Sequence of protein 2:
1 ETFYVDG

This data describes a binding interaction between two proteins.

Interface contacts:
Residue G27 in protein 1 contacts residue Y4 in protein 2 (closest heavy-atom distance 2.2 Å).
Residue L23 in protein 1 is in contact with residue F3 in protein 2 (closest heavy-atom distance 4.8 Å).
Residue T82 in protein 1 interacts with residue F3 in protein 2 (closest heavy-atom distance 3.9 Å).
Residue G27 in protein 1 is in contact with residue V5 in protein 2 (closest heavy-atom distance 2.8 Å).
Residue P81 in protein 1 is in contact with residue F3 in protein 2 (closest heavy-atom distance 3.9 Å).
Residue G48 in protein 1 interacts with residue V5 in protein 2 (closest heavy-atom distance 4.9 Å).
Residue N25 in protein 1 is in contact with residue Y4 in protein 2 (closest heavy-atom distance 3.6 Å).
Residue I47 in protein 1 interacts with residue G7 in protein 2 (closest heavy-atom distance 3.4 Å).
Residue I47 in protein 1 contacts residue D6 in protein 2 (closest heavy-atom distance 3.6 Å).
Residue A28 in protein 1 interacts with residue Y4 in protein 2 (closest heavy-atom distance 4.0 Å).
Residue D30 in protein 1 is in contact with residue G7 in protein 2 (closest heavy-atom distance 3.8 Å).
Residue G48 in protein 1 is in contact with residue D6 in protein 2 (closest heavy-atom distance 3.1 Å).
Residue T80 in protein 1 interacts with residue F3 in protein 2 (closest heavy-atom distance 4.2 Å).
Residue D30 in protein 1 interacts with residue D6 in protein 2 (closest heavy-atom distance 4.9 Å).
Residue R8 in protein 1 interacts with residue T2 in protein 2 (closest heavy-atom distance 4.9 Å).
Residue V84 in protein 1 contacts residue F3 in protein 2 (closest heavy-atom distance 3.3 Å).
Residue A28 in protein 1 contacts residue V5 in protein 2 (closest heavy-atom distance 3.5 Å).
Residue G48 in protein 1 is in contact with residue G7 in protein 2 (closest heavy-atom distance 3.5 Å).
Residue D30 in protein 1 is in contact with residue V5 in protein 2 (closest heavy-atom distance 4.9 Å).
Residue N25 in protein 1 interacts with residue F3 in protein 2 (closest heavy-atom distance 3.5 Å).
Residue D29 in protein 1 interacts with residue V5 in protein 2 (closest heavy-atom distance 3.1 Å).
Residue K45 in protein 1 is in contact with residue G7 in protein 2 (closest heavy-atom distance 3.7 Å).
Residue L46 in protein 1 is in contact with residue G7 in protein 2 (closest heavy-atom distance 3.0 Å).
Residue D29 in protein 1 contacts residue D6 in protein 2 (closest heavy-atom distance 2.3 Å).
Residue R8 in protein 1 contacts residue E1 in protein 2 (closest heavy-atom distance 2.5 Å).

Sequence of protein 1:
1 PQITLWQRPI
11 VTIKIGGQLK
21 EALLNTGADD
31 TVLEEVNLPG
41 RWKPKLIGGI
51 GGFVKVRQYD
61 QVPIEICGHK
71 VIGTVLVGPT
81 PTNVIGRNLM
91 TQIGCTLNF